Contacts between the two chains:
Residue F436 in chain B contacts residue C84 in chain A (closest heavy-atom distance 3.6 Å).
Residue R326 in chain B contacts residue P98 in chain A (closest heavy-atom distance 3.6 Å).
Residue Q321 in chain B is in contact with residue F27 in chain A (closest heavy-atom distance 3.3 Å).
Residue Q310 in chain B interacts with residue K71 in chain A (closest heavy-atom distance 3.2 Å).
Residue L410 in chain B is in contact with residue R82 in chain A (closest heavy-atom distance 3.0 Å).
Residue F320 in chain B is in contact with residue M85 in chain A (closest heavy-atom distance 3.2 Å).
Residue L391 in chain B contacts residue V89 in chain A (closest heavy-atom distance 3.6 Å).
Residue R326 in chain B contacts residue L95 in chain A (closest heavy-atom distance 2.4 Å).
Residue P340 in chain B interacts with residue N92 in chain A (closest heavy-atom distance 2.9 Å).
Residue C335 in chain B interacts with residue Q88 in chain A (closest heavy-atom distance 3.6 Å).
Residue L334 in chain B contacts residue C84 in chain A (closest heavy-atom distance 3.6 Å).
Residue Y490 in chain B interacts with residue F21 in chain A (closest heavy-atom distance 3.6 Å).
Residue M497 in chain B contacts residue Q25 in chain A (closest heavy-atom distance 3.6 Å).
Residue L417 in chain B interacts with residue E83 in chain A (closest heavy-atom distance 3.3 Å).
Residue R420 in chain B is in contact with residue E83 in chain A (closest heavy-atom distance 2.3 Å).
Residue R439 in chain B interacts with residue E83 in chain A (closest heavy-atom distance 2.6 Å).
Residue M239 in chain B contacts residue W69 in chain A (closest heavy-atom distance 3.6 Å).
Residue M328 in chain B is in contact with residue W23 in chain A (closest heavy-atom distance 3.1 Å).
Residue G329 in chain B contacts residue W23 in chain A (closest heavy-atom distance 3.4 Å).
Residue L236 in chain B interacts with residue Y72 in chain A (closest heavy-atom distance 3.6 Å).
Residue F250 in chain B interacts with residue Q76 in chain A (closest heavy-atom distance 3.3 Å).
Residue F333 in chain B interacts with residue Q88 in chain A (closest heavy-atom distance 3.2 Å).
Residue R251 in chain B interacts with residue N62 in chain A (closest heavy-atom distance 2.8 Å).
Residue N403 in chain B is in contact with residue T107 in chain A (closest heavy-atom distance 3.5 Å).
Residue A325 in chain B is in contact with residue M24 in chain A (closest heavy-atom distance 3.3 Å).
Residue R400 in chain B is in contact with residue N101 in chain A (closest heavy-atom distance 2.6 Å).
Residue W225 in chain B is in contact with residue H67 in chain A (closest heavy-atom distance 3.4 Å).
Residue M497 in chain B is in contact with residue M24 in chain A (closest heavy-atom distance 3.4 Å).
Residue E382 in chain B is in contact with residue A90 in chain A (closest heavy-atom distance 3.4 Å).
Residue D380 in chain B contacts residue K91 in chain A (closest heavy-atom distance 2.8 Å).
Residue E316 in chain B contacts residue R82 in chain A (closest heavy-atom distance 2.2 Å).
Residue R400 in chain B contacts residue D97 in chain A (closest heavy-atom distance 2.8 Å).
Residue F250 in chain B contacts residue W69 in chain A (closest heavy-atom distance 3.5 Å).
Residue W225 in chain B is in contact with residue S64 in chain A (closest heavy-atom distance 3.5 Å).
Residue Q310 in chain B contacts residue Y72 in chain A (closest heavy-atom distance 3.0 Å).
Residue A493 in chain B interacts with residue F21 in chain A (closest heavy-atom distance 3.3 Å).
Residue F333 in chain B interacts with residue L81 in chain A (closest heavy-atom distance 3.6 Å).
Residue P401 in chain B contacts residue V108 in chain A (closest heavy-atom distance 3.1 Å).
Residue A446 in chain B contacts residue F27 in chain A (closest heavy-atom distance 3.6 Å).
Residue D336 in chain B contacts residue Q88 in chain A (closest heavy-atom distance 3.1 Å).
Residue H394 in chain B is in contact with residue R94 in chain A (closest heavy-atom distance 3.3 Å).
Residue D443 in chain B interacts with residue T35 in chain A (closest heavy-atom distance 3.4 Å).
Residue F252 in chain B is in contact with residue Y60 in chain A (closest heavy-atom distance 3.6 Å).
Residue H330 in chain B contacts residue S20 in chain A (closest heavy-atom distance 3.4 Å).
Residue R326 in chain B is in contact with residue E99 in chain A (closest heavy-atom distance 2.8 Å).
Residue Y315 in chain B is in contact with residue L104 in chain A (closest heavy-atom distance 2.1 Å).
Residue E316 in chain B is in contact with residue H78 in chain A (closest heavy-atom distance 3.6 Å).
Residue G329 in chain B interacts with residue S20 in chain A (closest heavy-atom distance 3.6 Å).
Residue R251 in chain B contacts residue Y60 in chain A (closest heavy-atom distance 3.0 Å).
Residue F250 in chain B is in contact with residue F63 in chain A (closest heavy-atom distance 3.6 Å).
Residue N403 in chain B contacts residue P106 in chain A (closest heavy-atom distance 2.8 Å).
Residue Y315 in chain B interacts with residue T105 in chain A (closest heavy-atom distance 3.6 Å).
Residue C323 in chain B interacts with residue E99 in chain A (closest heavy-atom distance 3.1 Å).
Residue D249 in chain B interacts with residue Q76 in chain A (closest heavy-atom distance 2.3 Å).
Residue M328 in chain B is in contact with residue F27 in chain A (closest heavy-atom distance 3.5 Å).
Residue Q310 in chain B interacts with residue Y74 in chain A (closest heavy-atom distance 3.5 Å).
Residue K505 in chain B contacts residue G103 in chain A (closest heavy-atom distance 3.4 Å).
Residue R441 in chain B interacts with residue D73 in chain A (closest heavy-atom distance 2.2 Å).
Residue F402 in chain B contacts residue P106 in chain A (closest heavy-atom distance 3.2 Å).
Residue F235 in chain B is in contact with residue I68 in chain A (closest heavy-atom distance 3.4 Å).

These two protein chains interact to form a complex.

Sequence of chain B:
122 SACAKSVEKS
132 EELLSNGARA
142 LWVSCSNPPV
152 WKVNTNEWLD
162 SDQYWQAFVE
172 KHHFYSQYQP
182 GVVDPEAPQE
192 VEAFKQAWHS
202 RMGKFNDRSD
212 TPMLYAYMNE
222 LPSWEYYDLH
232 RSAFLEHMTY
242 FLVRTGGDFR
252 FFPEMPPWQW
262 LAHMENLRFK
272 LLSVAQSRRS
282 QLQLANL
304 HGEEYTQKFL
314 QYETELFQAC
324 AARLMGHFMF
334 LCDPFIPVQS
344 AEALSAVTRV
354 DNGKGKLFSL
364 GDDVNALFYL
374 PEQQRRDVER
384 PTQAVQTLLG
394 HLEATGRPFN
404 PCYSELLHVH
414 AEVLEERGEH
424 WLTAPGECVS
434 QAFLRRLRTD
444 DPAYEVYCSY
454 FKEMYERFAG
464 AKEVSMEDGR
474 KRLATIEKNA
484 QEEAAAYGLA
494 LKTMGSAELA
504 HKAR

Sequence of chain A:
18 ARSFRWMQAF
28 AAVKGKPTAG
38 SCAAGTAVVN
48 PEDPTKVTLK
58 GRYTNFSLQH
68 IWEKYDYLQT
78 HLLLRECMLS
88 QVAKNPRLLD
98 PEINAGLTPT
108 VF